Sequence of protein 2:
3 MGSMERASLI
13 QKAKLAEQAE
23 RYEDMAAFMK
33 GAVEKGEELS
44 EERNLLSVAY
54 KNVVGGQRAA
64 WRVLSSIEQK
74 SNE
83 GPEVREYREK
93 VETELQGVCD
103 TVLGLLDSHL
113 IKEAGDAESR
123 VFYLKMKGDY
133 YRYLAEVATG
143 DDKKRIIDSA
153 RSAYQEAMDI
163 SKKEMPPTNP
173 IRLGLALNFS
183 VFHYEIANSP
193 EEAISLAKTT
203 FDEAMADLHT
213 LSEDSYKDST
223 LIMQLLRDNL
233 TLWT

The following describes two proteins that form a bound complex.

Sequence of protein 1:
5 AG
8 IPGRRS

Contacts between the two chains:
Residue V51 in protein 2 is in contact with residue G10 in protein 1 (closest heavy-atom distance 3.6 Å).
Residue V51 in protein 2 interacts with residue R12 in protein 1 (closest heavy-atom distance 3.7 Å).
Residue N231 in protein 2 contacts residue G6 in protein 1 (closest heavy-atom distance 2.8 Å).
Residue N231 in protein 2 contacts residue A5 in protein 1 (closest heavy-atom distance 3.5 Å).
Residue V51 in protein 2 contacts residue R11 in protein 1 (closest heavy-atom distance 3.5 Å).
Residue E19 in protein 2 contacts residue R11 in protein 1 (closest heavy-atom distance 4.5 Å).
Residue L227 in protein 2 interacts with residue I8 in protein 1 (closest heavy-atom distance 4.5 Å).
Residue E19 in protein 2 is in contact with residue R12 in protein 1 (closest heavy-atom distance 3.5 Å).
Residue L48 in protein 2 contacts residue S13 in protein 1 (closest heavy-atom distance 4.2 Å).
Residue L227 in protein 2 interacts with residue P9 in protein 1 (closest heavy-atom distance 3.8 Å).
Residue N55 in protein 2 contacts residue G10 in protein 1 (closest heavy-atom distance 4.7 Å).
Residue K54 in protein 2 interacts with residue I8 in protein 1 (closest heavy-atom distance 4.6 Å).
Residue Y24 in protein 2 contacts residue R11 in protein 1 (closest heavy-atom distance 3.8 Å).
Residue W235 in protein 2 contacts residue A5 in protein 1 (closest heavy-atom distance 3.4 Å).
Residue S50 in protein 2 interacts with residue G10 in protein 1 (closest heavy-atom distance 4.4 Å).
Residue L234 in protein 2 interacts with residue A5 in protein 1 (closest heavy-atom distance 3.3 Å).
Residue N55 in protein 2 contacts residue R11 in protein 1 (closest heavy-atom distance 2.9 Å).
Residue N180 in protein 2 interacts with residue I8 in protein 1 (closest heavy-atom distance 2.9 Å).
Residue K127 in protein 2 interacts with residue I8 in protein 1 (closest heavy-atom distance 3.8 Å).
Residue V183 in protein 2 interacts with residue A5 in protein 1 (closest heavy-atom distance 4.5 Å).
Residue E19 in protein 2 contacts residue S13 in protein 1 (closest heavy-atom distance 2.5 Å).
Residue N55 in protein 2 interacts with residue R12 in protein 1 (closest heavy-atom distance 4.6 Å).
Residue L179 in protein 2 interacts with residue I8 in protein 1 (closest heavy-atom distance 3.5 Å).
Residue K54 in protein 2 interacts with residue G10 in protein 1 (closest heavy-atom distance 3.6 Å).
Residue I224 in protein 2 contacts residue I8 in protein 1 (closest heavy-atom distance 4.2 Å).
Residue E187 in protein 2 contacts residue A5 in protein 1 (closest heavy-atom distance 3.0 Å).
Residue V51 in protein 2 contacts residue S13 in protein 1 (closest heavy-atom distance 3.6 Å).
Residue K54 in protein 2 contacts residue P9 in protein 1 (closest heavy-atom distance 4.7 Å).
Residue L179 in protein 2 is in contact with residue G6 in protein 1 (closest heavy-atom distance 3.8 Å).
Residue G176 in protein 2 is in contact with residue I8 in protein 1 (closest heavy-atom distance 3.7 Å).
Residue V183 in protein 2 interacts with residue G6 in protein 1 (closest heavy-atom distance 3.6 Å).
Residue Y186 in protein 2 interacts with residue A5 in protein 1 (closest heavy-atom distance 4.8 Å).